Sequence of protein 1:
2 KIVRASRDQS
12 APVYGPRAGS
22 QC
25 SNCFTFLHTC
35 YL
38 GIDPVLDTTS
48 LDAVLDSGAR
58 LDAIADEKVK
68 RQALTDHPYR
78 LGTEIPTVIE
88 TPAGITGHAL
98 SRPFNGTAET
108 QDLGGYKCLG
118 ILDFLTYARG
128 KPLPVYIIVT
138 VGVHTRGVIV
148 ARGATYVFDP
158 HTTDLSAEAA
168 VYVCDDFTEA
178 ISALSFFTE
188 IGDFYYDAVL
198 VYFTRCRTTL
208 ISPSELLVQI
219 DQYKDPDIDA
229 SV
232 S

These two protein chains interact to form a complex.

Residue-level contacts at the interface:
Residue V140 in protein 1 is in contact with residue R74 in protein 2 (closest heavy-atom distance 4.0 Å).
Residue D194 in protein 1 interacts with residue R72 in protein 2 (closest heavy-atom distance 3.5 Å).
Residue L78 in protein 1 contacts residue L73 in protein 2 (closest heavy-atom distance 3.7 Å).
Residue Y192 in protein 1 interacts with residue L73 in protein 2 (closest heavy-atom distance 3.8 Å).
Residue T142 in protein 1 is in contact with residue G75 in protein 2 (closest heavy-atom distance 3.3 Å).
Residue Y76 in protein 1 interacts with residue R74 in protein 2 (closest heavy-atom distance 2.9 Å).
Residue N102 in protein 1 contacts residue V70 in protein 2 (closest heavy-atom distance 3.4 Å).
Residue T104 in protein 1 interacts with residue L8 in protein 2 (closest heavy-atom distance 3.6 Å).
Residue N102 in protein 1 contacts residue L8 in protein 2 (closest heavy-atom distance 4.2 Å).
Residue R77 in protein 1 is in contact with residue R74 in protein 2 (closest heavy-atom distance 3.4 Å).
Residue Y192 in protein 1 contacts residue L71 in protein 2 (closest heavy-atom distance 2.6 Å).
Residue D194 in protein 1 contacts residue L71 in protein 2 (closest heavy-atom distance 4.3 Å).
Residue Y113 in protein 1 interacts with residue G47 in protein 2 (closest heavy-atom distance 3.6 Å).
Residue T137 in protein 1 contacts residue R74 in protein 2 (closest heavy-atom distance 4.4 Å).
Residue L78 in protein 1 contacts residue R72 in protein 2 (closest heavy-atom distance 3.7 Å).
Residue R77 in protein 1 interacts with residue L73 in protein 2 (closest heavy-atom distance 4.0 Å).
Residue Y113 in protein 1 contacts residue V70 in protein 2 (closest heavy-atom distance 4.4 Å).
Residue L78 in protein 1 interacts with residue D39 in protein 2 (closest heavy-atom distance 4.3 Å).
Residue C115 in protein 1 is in contact with residue L8 in protein 2 (closest heavy-atom distance 3.7 Å).
Residue T137 in protein 1 contacts residue L73 in protein 2 (closest heavy-atom distance 3.5 Å).
Residue C23 in protein 1 contacts residue G75 in protein 2 (closest heavy-atom distance 3.4 Å).
Residue L110 in protein 1 interacts with residue L8 in protein 2 (closest heavy-atom distance 3.7 Å).
Residue L78 in protein 1 interacts with residue R74 in protein 2 (closest heavy-atom distance 3.6 Å).
Residue L71 in protein 1 contacts residue R74 in protein 2 (closest heavy-atom distance 4.2 Å).
Residue L110 in protein 1 interacts with residue V70 in protein 2 (closest heavy-atom distance 4.1 Å).
Residue Y193 in protein 1 interacts with residue L73 in protein 2 (closest heavy-atom distance 4.2 Å).
Residue Q108 in protein 1 contacts residue L8 in protein 2 (closest heavy-atom distance 2.8 Å).
Residue Y192 in protein 1 interacts with residue L8 in protein 2 (closest heavy-atom distance 3.7 Å).
Residue L110 in protein 1 interacts with residue I44 in protein 2 (closest heavy-atom distance 4.1 Å).
Residue F191 in protein 1 interacts with residue T9 in protein 2 (closest heavy-atom distance 4.5 Å).
Residue E81 in protein 1 is in contact with residue R74 in protein 2 (closest heavy-atom distance 2.8 Å).
Residue T72 in protein 1 interacts with residue D39 in protein 2 (closest heavy-atom distance 4.3 Å).
Residue Y192 in protein 1 contacts residue T9 in protein 2 (closest heavy-atom distance 4.2 Å).
Residue P100 in protein 1 interacts with residue R42 in protein 2 (closest heavy-atom distance 3.3 Å).
Residue Y113 in protein 1 interacts with residue I44 in protein 2 (closest heavy-atom distance 3.3 Å).
Residue R77 in protein 1 is in contact with residue G75 in protein 2 (closest heavy-atom distance 2.8 Å).
Residue Y113 in protein 1 interacts with residue Q49 in protein 2 (closest heavy-atom distance 4.4 Å).
Residue Y113 in protein 1 is in contact with residue R42 in protein 2 (closest heavy-atom distance 4.3 Å).
Residue T80 in protein 1 interacts with residue R72 in protein 2 (closest heavy-atom distance 3.1 Å).
Residue N102 in protein 1 interacts with residue L71 in protein 2 (closest heavy-atom distance 3.2 Å).
Residue G112 in protein 1 is in contact with residue G47 in protein 2 (closest heavy-atom distance 4.3 Å).
Residue C115 in protein 1 contacts residue V70 in protein 2 (closest heavy-atom distance 4.1 Å).
Residue L110 in protein 1 contacts residue H68 in protein 2 (closest heavy-atom distance 3.7 Å).
Residue V138 in protein 1 contacts residue L73 in protein 2 (closest heavy-atom distance 4.4 Å).
Residue Y76 in protein 1 interacts with residue G75 in protein 2 (closest heavy-atom distance 3.5 Å).
Residue G111 in protein 1 is in contact with residue A46 in protein 2 (closest heavy-atom distance 4.1 Å).
Residue G111 in protein 1 interacts with residue G47 in protein 2 (closest heavy-atom distance 3.3 Å).
Residue T104 in protein 1 is in contact with residue T9 in protein 2 (closest heavy-atom distance 4.0 Å).
Residue L110 in protein 1 interacts with residue G47 in protein 2 (closest heavy-atom distance 3.8 Å).
Residue S21 in protein 1 contacts residue G75 in protein 2 (closest heavy-atom distance 4.2 Å).
Residue G139 in protein 1 interacts with residue L73 in protein 2 (closest heavy-atom distance 3.9 Å).
Residue V140 in protein 1 interacts with residue G75 in protein 2 (closest heavy-atom distance 3.4 Å).
Residue Y192 in protein 1 is in contact with residue V70 in protein 2 (closest heavy-atom distance 3.7 Å).
Residue G139 in protein 1 is in contact with residue R74 in protein 2 (closest heavy-atom distance 4.3 Å).
Residue L71 in protein 1 is in contact with residue D39 in protein 2 (closest heavy-atom distance 4.0 Å).
Residue T137 in protein 1 interacts with residue G75 in protein 2 (closest heavy-atom distance 4.1 Å).
Residue D194 in protein 1 is in contact with residue L73 in protein 2 (closest heavy-atom distance 2.9 Å).
Residue G103 in protein 1 is in contact with residue L8 in protein 2 (closest heavy-atom distance 4.2 Å).
Residue H74 in protein 1 is in contact with residue R74 in protein 2 (closest heavy-atom distance 3.6 Å).
Residue T72 in protein 1 interacts with residue R74 in protein 2 (closest heavy-atom distance 3.4 Å).

Sequence of protein 2:
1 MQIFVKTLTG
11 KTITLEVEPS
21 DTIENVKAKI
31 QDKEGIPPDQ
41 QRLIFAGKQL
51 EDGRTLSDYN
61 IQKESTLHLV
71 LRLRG